Interface contacts:
Residue L7 in chain B contacts residue F21 in chain A (closest heavy-atom distance 3.8 Å).
Residue Q32 in chain B contacts residue F9 in chain A (closest heavy-atom distance 3.7 Å).
Residue V17 in chain B contacts residue H12 in chain A (closest heavy-atom distance 3.7 Å).
Residue C10 in chain B interacts with residue A17 in chain A (closest heavy-atom distance 3.5 Å).
Residue R47 in chain B is in contact with residue A26 in chain A (closest heavy-atom distance 3.0 Å).
Residue L48 in chain B contacts residue A26 in chain A (closest heavy-atom distance 3.8 Å).
Residue R47 in chain B contacts residue G29 in chain A (closest heavy-atom distance 3.3 Å).
Residue A29 in chain B contacts residue F9 in chain A (closest heavy-atom distance 3.6 Å).
Residue L14 in chain B contacts residue L15 in chain A (closest heavy-atom distance 4.4 Å).
Residue C21 in chain B interacts with residue Q8 in chain A (closest heavy-atom distance 3.5 Å).
Residue I58 in chain B interacts with residue F21 in chain A (closest heavy-atom distance 4.2 Å).
Residue V25 in chain B is in contact with residue F9 in chain A (closest heavy-atom distance 3.6 Å).
Residue Q9 in chain B interacts with residue R20 in chain A (closest heavy-atom distance 2.7 Å).
Residue A29 in chain B contacts residue Q19 in chain A (closest heavy-atom distance 3.7 Å).
Residue V33 in chain B interacts with residue I22 in chain A (closest heavy-atom distance 4.2 Å).
Residue A29 in chain B contacts residue I22 in chain A (closest heavy-atom distance 4.1 Å).
Residue D18 in chain B is in contact with residue Q8 in chain A (closest heavy-atom distance 2.9 Å).
Residue V25 in chain B is in contact with residue C5 in chain A (closest heavy-atom distance 3.6 Å).
Residue A29 in chain B interacts with residue L15 in chain A (closest heavy-atom distance 4.3 Å).
Residue Q28 in chain B is in contact with residue Q6 in chain A (closest heavy-atom distance 3.2 Å).
Residue Q44 in chain B is in contact with residue A26 in chain A (closest heavy-atom distance 3.2 Å).
Residue Q44 in chain B interacts with residue Q27 in chain A (closest heavy-atom distance 2.6 Å).
Residue Q13 in chain B is in contact with residue H12 in chain A (closest heavy-atom distance 3.1 Å).
Residue V33 in chain B is in contact with residue H23 in chain A (closest heavy-atom distance 3.8 Å).
Residue Q40 in chain B contacts residue Q27 in chain A (closest heavy-atom distance 3.1 Å).
Residue A6 in chain B interacts with residue R20 in chain A (closest heavy-atom distance 3.6 Å).
Residue C21 in chain B is in contact with residue C5 in chain A (closest heavy-atom distance 2.0 Å).
Residue V17 in chain B is in contact with residue Q8 in chain A (closest heavy-atom distance 3.5 Å).
Residue Q32 in chain B contacts residue R14 in chain A (closest heavy-atom distance 3.8 Å).
Residue R36 in chain B interacts with residue R16 in chain A (closest heavy-atom distance 3.2 Å).
Residue A6 in chain B contacts residue R24 in chain A (closest heavy-atom distance 3.8 Å).
Residue V25 in chain B contacts residue L15 in chain A (closest heavy-atom distance 3.6 Å).
Residue Q9 in chain B interacts with residue A17 in chain A (closest heavy-atom distance 3.5 Å).
Residue I58 in chain B is in contact with residue R25 in chain A (closest heavy-atom distance 4.4 Å).
Residue L48 in chain B is in contact with residue I22 in chain A (closest heavy-atom distance 3.3 Å).
Residue P20 in chain B interacts with residue C5 in chain A (closest heavy-atom distance 4.2 Å).
Residue R36 in chain B contacts residue Q19 in chain A (closest heavy-atom distance 2.8 Å).
Residue R47 in chain B interacts with residue F28 in chain A (closest heavy-atom distance 4.5 Å).
Residue Q37 in chain B is in contact with residue H23 in chain A (closest heavy-atom distance 3.1 Å).
Residue L55 in chain B is in contact with residue I22 in chain A (closest heavy-atom distance 4.2 Å).
Residue C10 in chain B interacts with residue C18 in chain A (closest heavy-atom distance 2.0 Å).
Residue A52 in chain B contacts residue I22 in chain A (closest heavy-atom distance 3.8 Å).
Residue L55 in chain B is in contact with residue F21 in chain A (closest heavy-atom distance 4.0 Å).
Residue Q28 in chain B contacts residue F9 in chain A (closest heavy-atom distance 3.6 Å).
Residue P24 in chain B interacts with residue C5 in chain A (closest heavy-atom distance 3.5 Å).
Residue Q32 in chain B interacts with residue Q19 in chain A (closest heavy-atom distance 3.4 Å).
Residue Q13 in chain B is in contact with residue L15 in chain A (closest heavy-atom distance 3.7 Å).
Residue Q16 in chain B is in contact with residue H12 in chain A (closest heavy-atom distance 4.4 Å).
Residue Q13 in chain B interacts with residue A17 in chain A (closest heavy-atom distance 3.6 Å).
Residue A6 in chain B contacts residue A17 in chain A (closest heavy-atom distance 3.6 Å).
Residue A51 in chain B contacts residue I22 in chain A (closest heavy-atom distance 4.1 Å).
Residue Q13 in chain B interacts with residue C18 in chain A (closest heavy-atom distance 4.4 Å).
Residue R47 in chain B contacts residue Q27 in chain A (closest heavy-atom distance 3.8 Å).
Residue A6 in chain B is in contact with residue F21 in chain A (closest heavy-atom distance 4.3 Å).
Residue A30 in chain B interacts with residue I22 in chain A (closest heavy-atom distance 4.3 Å).
Residue R47 in chain B contacts residue R25 in chain A (closest heavy-atom distance 3.7 Å).
Residue L55 in chain B is in contact with residue C18 in chain A (closest heavy-atom distance 4.4 Å).
Residue V33 in chain B is in contact with residue Q19 in chain A (closest heavy-atom distance 3.5 Å).
Residue A51 in chain B interacts with residue R25 in chain A (closest heavy-atom distance 3.7 Å).
Residue Q13 in chain B is in contact with residue R16 in chain A (closest heavy-atom distance 4.3 Å).

Sequence of chain B:
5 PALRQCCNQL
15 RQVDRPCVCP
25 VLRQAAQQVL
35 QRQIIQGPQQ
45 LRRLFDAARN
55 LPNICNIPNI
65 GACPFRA

This data describes a binding interaction between two proteins.

Sequence of chain A:
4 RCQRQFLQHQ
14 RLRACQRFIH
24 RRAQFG